Residue-level contacts at the interface:
Residue A7 in the first protein interacts with residue F42 in the second protein (closest heavy-atom distance 4.6 Å).
Residue F11 in the first protein is in contact with residue T46 in the second protein (closest heavy-atom distance 3.8 Å).
Residue L14 in the first protein is in contact with residue F42 in the second protein (closest heavy-atom distance 4.3 Å).
Residue L14 in the first protein contacts residue T46 in the second protein (closest heavy-atom distance 4.0 Å).
Residue F11 in the first protein is in contact with residue F45 in the second protein (closest heavy-atom distance 4.4 Å).
Residue A10 in the first protein contacts residue F42 in the second protein (closest heavy-atom distance 3.7 Å).
Residue F11 in the first protein interacts with residue F42 in the second protein (closest heavy-atom distance 3.8 Å).

Sequence of the first protein:
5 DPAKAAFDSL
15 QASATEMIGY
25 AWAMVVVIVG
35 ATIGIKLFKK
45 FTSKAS

Sequence of the second protein:
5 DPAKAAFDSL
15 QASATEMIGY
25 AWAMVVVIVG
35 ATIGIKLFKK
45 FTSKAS

This data describes a binding interaction between two proteins.